These two protein chains interact to form a complex.

Sequence of the first protein:
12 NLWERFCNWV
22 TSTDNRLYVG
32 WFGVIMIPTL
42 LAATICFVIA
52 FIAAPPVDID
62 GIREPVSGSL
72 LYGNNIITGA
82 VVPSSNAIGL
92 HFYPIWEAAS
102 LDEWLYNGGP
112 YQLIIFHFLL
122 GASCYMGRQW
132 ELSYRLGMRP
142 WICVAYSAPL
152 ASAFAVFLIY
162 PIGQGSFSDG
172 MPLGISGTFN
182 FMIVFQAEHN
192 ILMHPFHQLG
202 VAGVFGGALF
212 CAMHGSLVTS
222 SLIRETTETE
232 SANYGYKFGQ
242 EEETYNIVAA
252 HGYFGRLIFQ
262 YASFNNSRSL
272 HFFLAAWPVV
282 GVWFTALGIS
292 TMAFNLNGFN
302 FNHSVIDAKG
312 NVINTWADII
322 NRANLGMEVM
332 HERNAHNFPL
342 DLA

Contacts between the two chains:
Residue G402 in the second protein interacts with residue N296 in the first protein (closest heavy-atom distance 3.5 Å).
Residue N415 in the second protein is in contact with residue H304 in the first protein (closest heavy-atom distance 3.3 Å).
Residue A411 in the second protein is in contact with residue E189 in the first protein (closest heavy-atom distance 3.4 Å).
Residue W291 in the second protein contacts residue G164 in the first protein (closest heavy-atom distance 3.2 Å).
Residue S403 in the second protein is in contact with residue G299 in the first protein (closest heavy-atom distance 2.9 Å).
Residue D360 in the second protein interacts with residue H92 in the first protein (closest heavy-atom distance 2.9 Å).
Residue F435 in the second protein interacts with residue A152 in the first protein (closest heavy-atom distance 3.5 Å).
Residue I414 in the second protein contacts residue H304 in the first protein (closest heavy-atom distance 3.3 Å).
Residue L401 in the second protein contacts residue N296 in the first protein (closest heavy-atom distance 2.7 Å).
Residue T335 in the second protein is in contact with residue I63 in the first protein (closest heavy-atom distance 3.0 Å).
Residue N415 in the second protein interacts with residue N301 in the first protein (closest heavy-atom distance 2.8 Å).
Residue W443 in the second protein is in contact with residue P141 in the first protein (closest heavy-atom distance 2.7 Å).
Residue V407 in the second protein interacts with residue N301 in the first protein (closest heavy-atom distance 2.7 Å).
Residue E354 in the second protein interacts with residue H337 in the first protein (closest heavy-atom distance 3.5 Å).
Residue R357 in the second protein contacts residue A344 in the first protein (closest heavy-atom distance 3.4 Å).
Residue F317 in the second protein is in contact with residue P340 in the first protein (closest heavy-atom distance 3.4 Å).
Residue Q313 in the second protein interacts with residue L341 in the first protein (closest heavy-atom distance 2.9 Å).
Residue Q313 in the second protein contacts residue F339 in the first protein (closest heavy-atom distance 2.7 Å).
Residue N405 in the second protein interacts with residue F300 in the first protein (closest heavy-atom distance 3.0 Å).
Residue W443 in the second protein contacts residue W142 in the first protein (closest heavy-atom distance 2.5 Å).
Residue S310 in the second protein contacts residue L343 in the first protein (closest heavy-atom distance 3.6 Å).
Residue R357 in the second protein contacts residue N87 in the first protein (closest heavy-atom distance 2.9 Å).
Residue N405 in the second protein is in contact with residue F302 in the first protein (closest heavy-atom distance 3.6 Å).
Residue A314 in the second protein contacts residue F339 in the first protein (closest heavy-atom distance 3.4 Å).
Residue T412 in the second protein contacts residue N322 in the first protein (closest heavy-atom distance 2.9 Å).
Residue R357 in the second protein interacts with residue G166 in the first protein (closest heavy-atom distance 3.5 Å).
Residue Q313 in the second protein contacts residue L343 in the first protein (closest heavy-atom distance 3.4 Å).
Residue N405 in the second protein interacts with residue N301 in the first protein (closest heavy-atom distance 2.8 Å).
Residue F436 in the second protein interacts with residue F285 in the first protein (closest heavy-atom distance 3.6 Å).
Residue G402 in the second protein is in contact with residue N298 in the first protein (closest heavy-atom distance 2.8 Å).
Residue F431 in the second protein contacts residue S291 in the first protein (closest heavy-atom distance 2.7 Å).
Residue G353 in the second protein contacts residue N338 in the first protein (closest heavy-atom distance 3.5 Å).
Residue L442 in the second protein interacts with residue S148 in the first protein (closest heavy-atom distance 3.3 Å).
Residue R357 in the second protein is in contact with residue S167 in the first protein (closest heavy-atom distance 3.2 Å).
Residue G446 in the second protein contacts residue P141 in the first protein (closest heavy-atom distance 2.9 Å).
Residue G402 in the second protein is in contact with residue L297 in the first protein (closest heavy-atom distance 3.5 Å).
Residue F358 in the second protein interacts with residue Q165 in the first protein (closest heavy-atom distance 3.3 Å).
Residue A309 in the second protein contacts residue L343 in the first protein (closest heavy-atom distance 3.6 Å).
Residue N415 in the second protein is in contact with residue N303 in the first protein (closest heavy-atom distance 3.0 Å).
Residue R449 in the second protein contacts residue W131 in the first protein (closest heavy-atom distance 3.4 Å).
Residue T335 in the second protein contacts residue N335 in the first protein (closest heavy-atom distance 3.5 Å).
Residue E354 in the second protein is in contact with residue E333 in the first protein (closest heavy-atom distance 2.3 Å).
Residue G219 in the second protein contacts residue L91 in the first protein (closest heavy-atom distance 3.3 Å).
Residue R357 in the second protein interacts with residue Q165 in the first protein (closest heavy-atom distance 3.0 Å).
Residue L404 in the second protein contacts residue N298 in the first protein (closest heavy-atom distance 3.2 Å).
Residue F431 in the second protein contacts residue I160 in the first protein (closest heavy-atom distance 3.2 Å).
Residue S403 in the second protein is in contact with residue N298 in the first protein (closest heavy-atom distance 3.0 Å).
Residue T428 in the second protein is in contact with residue T292 in the first protein (closest heavy-atom distance 3.4 Å).
Residue T412 in the second protein is in contact with residue E329 in the first protein (closest heavy-atom distance 2.9 Å).
Residue T428 in the second protein contacts residue L297 in the first protein (closest heavy-atom distance 3.5 Å).
Residue L404 in the second protein is in contact with residue F300 in the first protein (closest heavy-atom distance 3.2 Å).
Residue T412 in the second protein contacts residue L326 in the first protein (closest heavy-atom distance 3.1 Å).
Residue S403 in the second protein interacts with residue N301 in the first protein (closest heavy-atom distance 2.7 Å).
Residue A399 in the second protein interacts with residue L343 in the first protein (closest heavy-atom distance 3.5 Å).
Residue R449 in the second protein contacts residue Y135 in the first protein (closest heavy-atom distance 3.5 Å).
Residue F435 in the second protein contacts residue W284 in the first protein (closest heavy-atom distance 3.4 Å).
Residue W291 in the second protein interacts with residue F295 in the first protein (closest heavy-atom distance 2.7 Å).
Residue S424 in the second protein interacts with residue F295 in the first protein (closest heavy-atom distance 3.2 Å).
Residue G219 in the second protein contacts residue H92 in the first protein (closest heavy-atom distance 3.1 Å).
Residue E413 in the second protein interacts with residue N303 in the first protein (closest heavy-atom distance 3.1 Å).

Sequence of the second protein:
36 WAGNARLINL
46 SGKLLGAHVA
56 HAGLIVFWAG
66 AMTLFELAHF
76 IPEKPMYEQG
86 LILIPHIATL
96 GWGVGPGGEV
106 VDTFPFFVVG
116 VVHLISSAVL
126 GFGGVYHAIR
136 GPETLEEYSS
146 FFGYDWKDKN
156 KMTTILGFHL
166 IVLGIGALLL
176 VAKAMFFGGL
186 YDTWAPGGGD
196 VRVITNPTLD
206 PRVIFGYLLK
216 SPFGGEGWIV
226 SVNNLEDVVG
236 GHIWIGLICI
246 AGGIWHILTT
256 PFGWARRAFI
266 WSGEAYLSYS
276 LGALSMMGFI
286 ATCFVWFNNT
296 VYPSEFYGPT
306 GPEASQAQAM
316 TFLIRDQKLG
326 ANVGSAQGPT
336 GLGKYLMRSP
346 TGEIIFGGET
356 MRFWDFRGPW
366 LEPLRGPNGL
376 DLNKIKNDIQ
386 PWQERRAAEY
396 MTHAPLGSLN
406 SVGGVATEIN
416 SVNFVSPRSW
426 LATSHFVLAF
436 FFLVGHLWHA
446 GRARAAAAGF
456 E